Sequence of the first protein:
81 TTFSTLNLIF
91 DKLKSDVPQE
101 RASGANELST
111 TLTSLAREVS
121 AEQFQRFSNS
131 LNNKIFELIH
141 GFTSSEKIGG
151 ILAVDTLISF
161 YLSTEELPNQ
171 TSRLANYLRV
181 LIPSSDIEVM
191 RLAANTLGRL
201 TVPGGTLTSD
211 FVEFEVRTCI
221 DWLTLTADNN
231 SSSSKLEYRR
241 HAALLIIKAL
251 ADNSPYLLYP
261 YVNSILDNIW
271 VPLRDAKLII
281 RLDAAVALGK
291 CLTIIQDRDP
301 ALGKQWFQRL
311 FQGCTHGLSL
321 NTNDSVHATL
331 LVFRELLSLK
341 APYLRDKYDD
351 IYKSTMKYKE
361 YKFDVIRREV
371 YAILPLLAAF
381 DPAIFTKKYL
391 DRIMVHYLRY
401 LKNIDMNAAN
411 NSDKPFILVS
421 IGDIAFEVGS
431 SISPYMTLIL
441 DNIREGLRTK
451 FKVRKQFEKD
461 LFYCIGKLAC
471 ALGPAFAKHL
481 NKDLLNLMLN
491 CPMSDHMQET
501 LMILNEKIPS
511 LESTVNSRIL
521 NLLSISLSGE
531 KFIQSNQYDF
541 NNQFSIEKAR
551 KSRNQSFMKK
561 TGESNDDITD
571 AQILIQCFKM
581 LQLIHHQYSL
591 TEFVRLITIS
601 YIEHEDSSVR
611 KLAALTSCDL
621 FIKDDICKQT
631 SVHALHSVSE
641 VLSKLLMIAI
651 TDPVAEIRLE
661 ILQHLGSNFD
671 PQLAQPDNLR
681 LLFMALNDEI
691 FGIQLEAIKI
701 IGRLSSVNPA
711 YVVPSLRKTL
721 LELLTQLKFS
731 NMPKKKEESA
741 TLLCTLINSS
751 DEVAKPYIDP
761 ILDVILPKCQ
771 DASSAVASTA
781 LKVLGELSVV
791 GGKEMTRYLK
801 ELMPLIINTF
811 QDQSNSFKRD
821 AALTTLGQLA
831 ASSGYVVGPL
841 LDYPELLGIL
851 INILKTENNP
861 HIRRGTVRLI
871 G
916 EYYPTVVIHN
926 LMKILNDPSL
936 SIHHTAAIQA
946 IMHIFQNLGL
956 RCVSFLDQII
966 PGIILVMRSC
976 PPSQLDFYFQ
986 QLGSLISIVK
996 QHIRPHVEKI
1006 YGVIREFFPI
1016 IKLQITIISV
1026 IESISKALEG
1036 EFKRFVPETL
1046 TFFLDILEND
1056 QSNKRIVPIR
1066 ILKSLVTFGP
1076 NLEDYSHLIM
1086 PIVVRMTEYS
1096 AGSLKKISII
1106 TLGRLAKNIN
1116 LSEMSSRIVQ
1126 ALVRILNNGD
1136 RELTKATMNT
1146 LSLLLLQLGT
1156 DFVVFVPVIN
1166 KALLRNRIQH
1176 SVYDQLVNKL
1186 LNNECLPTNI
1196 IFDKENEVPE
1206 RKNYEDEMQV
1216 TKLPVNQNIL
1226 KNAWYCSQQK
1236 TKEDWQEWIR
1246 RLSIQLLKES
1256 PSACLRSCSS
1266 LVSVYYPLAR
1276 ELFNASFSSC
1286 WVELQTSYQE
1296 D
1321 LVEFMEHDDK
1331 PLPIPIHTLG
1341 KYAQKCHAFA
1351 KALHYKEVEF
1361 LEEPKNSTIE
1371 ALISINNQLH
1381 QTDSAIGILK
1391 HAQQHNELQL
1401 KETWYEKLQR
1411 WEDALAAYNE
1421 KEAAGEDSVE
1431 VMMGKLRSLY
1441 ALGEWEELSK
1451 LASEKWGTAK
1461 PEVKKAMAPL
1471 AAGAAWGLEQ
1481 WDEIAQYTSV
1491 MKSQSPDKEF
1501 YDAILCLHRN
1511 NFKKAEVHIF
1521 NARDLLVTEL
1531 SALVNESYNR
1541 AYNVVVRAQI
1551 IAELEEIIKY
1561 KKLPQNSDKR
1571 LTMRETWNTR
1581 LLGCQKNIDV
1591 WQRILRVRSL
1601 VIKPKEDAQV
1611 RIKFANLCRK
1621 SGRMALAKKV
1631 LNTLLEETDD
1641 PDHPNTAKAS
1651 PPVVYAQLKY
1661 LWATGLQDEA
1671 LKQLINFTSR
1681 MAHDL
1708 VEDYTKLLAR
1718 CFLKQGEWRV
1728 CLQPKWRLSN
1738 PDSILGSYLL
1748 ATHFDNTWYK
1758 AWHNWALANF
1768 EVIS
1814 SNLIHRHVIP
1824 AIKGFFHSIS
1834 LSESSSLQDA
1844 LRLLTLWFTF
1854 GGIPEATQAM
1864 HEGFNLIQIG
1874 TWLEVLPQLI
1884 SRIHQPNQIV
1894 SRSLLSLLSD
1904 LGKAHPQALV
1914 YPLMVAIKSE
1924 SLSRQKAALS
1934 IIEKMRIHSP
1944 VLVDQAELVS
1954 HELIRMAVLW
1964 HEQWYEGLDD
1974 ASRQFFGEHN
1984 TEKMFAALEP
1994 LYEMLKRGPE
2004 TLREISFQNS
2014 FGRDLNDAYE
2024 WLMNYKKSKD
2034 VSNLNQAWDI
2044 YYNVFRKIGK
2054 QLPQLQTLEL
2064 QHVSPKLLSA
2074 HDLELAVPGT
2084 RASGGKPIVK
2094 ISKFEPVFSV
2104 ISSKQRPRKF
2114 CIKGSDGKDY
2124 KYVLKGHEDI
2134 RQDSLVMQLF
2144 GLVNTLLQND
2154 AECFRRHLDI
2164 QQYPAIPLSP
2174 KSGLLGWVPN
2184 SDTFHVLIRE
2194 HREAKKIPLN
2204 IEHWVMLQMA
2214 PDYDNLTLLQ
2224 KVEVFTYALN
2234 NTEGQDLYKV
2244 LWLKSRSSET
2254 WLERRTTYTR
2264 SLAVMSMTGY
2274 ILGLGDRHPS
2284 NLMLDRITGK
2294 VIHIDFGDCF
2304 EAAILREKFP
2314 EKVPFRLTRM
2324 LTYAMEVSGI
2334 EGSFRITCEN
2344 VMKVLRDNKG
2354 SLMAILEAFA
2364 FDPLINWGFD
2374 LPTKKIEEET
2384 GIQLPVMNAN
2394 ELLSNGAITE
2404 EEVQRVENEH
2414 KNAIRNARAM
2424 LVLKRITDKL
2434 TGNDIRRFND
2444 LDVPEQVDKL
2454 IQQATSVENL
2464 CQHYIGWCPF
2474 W

Residue-level contacts at the interface:
Residue D1079 in the second protein interacts with residue I700 in the first protein (closest heavy-atom distance 3.3 Å).
Residue L1049 in the second protein interacts with residue P709 in the first protein (closest heavy-atom distance 3.9 Å).
Residue S1121 in the second protein contacts residue L665 in the first protein (closest heavy-atom distance 3.2 Å).
Residue R703 in the second protein is in contact with residue L1045 in the first protein (closest heavy-atom distance 3.0 Å).
Residue R703 in the second protein contacts residue P1042 in the first protein (closest heavy-atom distance 3.6 Å).
Residue M1119 in the second protein interacts with residue L665 in the first protein (closest heavy-atom distance 3.7 Å).
Residue Y1080 in the second protein is in contact with residue L704 in the first protein (closest heavy-atom distance 3.6 Å).
Residue Q1861 in the second protein contacts residue S1896 in the first protein (closest heavy-atom distance 3.5 Å).
Residue Y1080 in the second protein is in contact with residue K718 in the first protein (closest heavy-atom distance 3.2 Å).
Residue I701 in the second protein interacts with residue Y1080 in the first protein (closest heavy-atom distance 3.3 Å).
Residue S1117 in the second protein contacts residue I661 in the first protein (closest heavy-atom distance 3.6 Å).
Residue N668 in the second protein interacts with residue R1122 in the first protein (closest heavy-atom distance 3.3 Å).
Residue E1118 in the second protein contacts residue H664 in the first protein (closest heavy-atom distance 3.4 Å).
Residue K623 in the second protein contacts residue I1164 in the first protein (closest heavy-atom distance 3.6 Å).
Residue L665 in the second protein contacts residue E1118 in the first protein (closest heavy-atom distance 3.2 Å).
Residue Q1861 in the second protein is in contact with residue R1895 in the first protein (closest heavy-atom distance 3.1 Å).
Residue K623 in the second protein is in contact with residue V1161 in the first protein (closest heavy-atom distance 3.4 Å).
Residue Q1125 in the second protein contacts residue N668 in the first protein (closest heavy-atom distance 4.0 Å).
Residue D625 in the second protein contacts residue Q1125 in the first protein (closest heavy-atom distance 3.8 Å).
Residue L1869 in the second protein contacts residue K1937 in the first protein (closest heavy-atom distance 3.9 Å).
Residue N708 in the second protein interacts with residue L1045 in the first protein (closest heavy-atom distance 3.4 Å).
Residue H664 in the second protein is in contact with residue E1118 in the first protein (closest heavy-atom distance 2.9 Å).
Residue T1155 in the second protein interacts with residue R658 in the first protein (closest heavy-atom distance 3.1 Å).
Residue I661 in the second protein is in contact with residue S1117 in the first protein (closest heavy-atom distance 3.7 Å).
Residue R658 in the second protein is in contact with residue T1155 in the first protein (closest heavy-atom distance 3.8 Å).
Residue I661 in the second protein interacts with residue E1118 in the first protein (closest heavy-atom distance 3.2 Å).
Residue Y1080 in the second protein contacts residue I700 in the first protein (closest heavy-atom distance 3.4 Å).
Residue L1045 in the second protein contacts residue N708 in the first protein (closest heavy-atom distance 3.1 Å).
Residue I700 in the second protein interacts with residue Y1080 in the first protein (closest heavy-atom distance 2.8 Å).
Residue Y1080 in the second protein is in contact with residue I701 in the first protein (closest heavy-atom distance 3.2 Å).
Residue A710 in the second protein interacts with residue L1045 in the first protein (closest heavy-atom distance 3.7 Å).
Residue R658 in the second protein is in contact with residue G1154 in the first protein (closest heavy-atom distance 2.7 Å).
Residue D625 in the second protein contacts residue S1121 in the first protein (closest heavy-atom distance 3.4 Å).
Residue I1892 in the second protein contacts residue Q1861 in the first protein (closest heavy-atom distance 2.8 Å).
Residue L1077 in the second protein is in contact with residue E696 in the first protein (closest heavy-atom distance 3.6 Å).
Residue G1154 in the second protein contacts residue R658 in the first protein (closest heavy-atom distance 3.0 Å).
Residue E1118 in the second protein is in contact with residue I661 in the first protein (closest heavy-atom distance 3.5 Å).
Residue R1122 in the second protein is in contact with residue N668 in the first protein (closest heavy-atom distance 3.3 Å).
Residue L665 in the second protein contacts residue R1122 in the first protein (closest heavy-atom distance 3.3 Å).
Residue L1045 in the second protein interacts with residue R703 in the first protein (closest heavy-atom distance 3.0 Å).
Residue L704 in the second protein is in contact with residue Y1080 in the first protein (closest heavy-atom distance 3.5 Å).
Residue K718 in the second protein contacts residue Y1080 in the first protein (closest heavy-atom distance 3.3 Å).
Residue P1042 in the second protein is in contact with residue R703 in the first protein (closest heavy-atom distance 3.4 Å).
Residue Q1125 in the second protein is in contact with residue D625 in the first protein (closest heavy-atom distance 3.0 Å).
Residue L665 in the second protein contacts residue S1121 in the first protein (closest heavy-atom distance 3.5 Å).
Residue K623 in the second protein interacts with residue F1157 in the first protein (closest heavy-atom distance 3.4 Å).
Residue K628 in the second protein is in contact with residue Q1125 in the first protein (closest heavy-atom distance 3.3 Å).
Residue E1118 in the second protein is in contact with residue L665 in the first protein (closest heavy-atom distance 2.7 Å).
Residue S1896 in the second protein interacts with residue Q1861 in the first protein (closest heavy-atom distance 3.4 Å).
Residue I700 in the second protein contacts residue D1079 in the first protein (closest heavy-atom distance 3.3 Å).
Residue S1121 in the second protein interacts with residue D625 in the first protein (closest heavy-atom distance 2.8 Å).
Residue R1122 in the second protein interacts with residue L665 in the first protein (closest heavy-atom distance 2.9 Å).
Residue E696 in the second protein is in contact with residue L1077 in the first protein (closest heavy-atom distance 3.2 Å).
Residue F1157 in the second protein is in contact with residue K623 in the first protein (closest heavy-atom distance 3.4 Å).
Residue V1161 in the second protein is in contact with residue K623 in the first protein (closest heavy-atom distance 3.3 Å).
Residue L673 in the second protein interacts with residue E1118 in the first protein (closest heavy-atom distance 3.9 Å).
Residue L1116 in the second protein contacts residue I661 in the first protein (closest heavy-atom distance 3.5 Å).
Residue R1895 in the second protein contacts residue Q1861 in the first protein (closest heavy-atom distance 3.1 Å).
Residue Q1125 in the second protein is in contact with residue K628 in the first protein (closest heavy-atom distance 3.4 Å).
Residue Q1861 in the second protein interacts with residue I1892 in the first protein (closest heavy-atom distance 3.2 Å).

These two protein chains interact to form a complex.

Sequence of the second protein:
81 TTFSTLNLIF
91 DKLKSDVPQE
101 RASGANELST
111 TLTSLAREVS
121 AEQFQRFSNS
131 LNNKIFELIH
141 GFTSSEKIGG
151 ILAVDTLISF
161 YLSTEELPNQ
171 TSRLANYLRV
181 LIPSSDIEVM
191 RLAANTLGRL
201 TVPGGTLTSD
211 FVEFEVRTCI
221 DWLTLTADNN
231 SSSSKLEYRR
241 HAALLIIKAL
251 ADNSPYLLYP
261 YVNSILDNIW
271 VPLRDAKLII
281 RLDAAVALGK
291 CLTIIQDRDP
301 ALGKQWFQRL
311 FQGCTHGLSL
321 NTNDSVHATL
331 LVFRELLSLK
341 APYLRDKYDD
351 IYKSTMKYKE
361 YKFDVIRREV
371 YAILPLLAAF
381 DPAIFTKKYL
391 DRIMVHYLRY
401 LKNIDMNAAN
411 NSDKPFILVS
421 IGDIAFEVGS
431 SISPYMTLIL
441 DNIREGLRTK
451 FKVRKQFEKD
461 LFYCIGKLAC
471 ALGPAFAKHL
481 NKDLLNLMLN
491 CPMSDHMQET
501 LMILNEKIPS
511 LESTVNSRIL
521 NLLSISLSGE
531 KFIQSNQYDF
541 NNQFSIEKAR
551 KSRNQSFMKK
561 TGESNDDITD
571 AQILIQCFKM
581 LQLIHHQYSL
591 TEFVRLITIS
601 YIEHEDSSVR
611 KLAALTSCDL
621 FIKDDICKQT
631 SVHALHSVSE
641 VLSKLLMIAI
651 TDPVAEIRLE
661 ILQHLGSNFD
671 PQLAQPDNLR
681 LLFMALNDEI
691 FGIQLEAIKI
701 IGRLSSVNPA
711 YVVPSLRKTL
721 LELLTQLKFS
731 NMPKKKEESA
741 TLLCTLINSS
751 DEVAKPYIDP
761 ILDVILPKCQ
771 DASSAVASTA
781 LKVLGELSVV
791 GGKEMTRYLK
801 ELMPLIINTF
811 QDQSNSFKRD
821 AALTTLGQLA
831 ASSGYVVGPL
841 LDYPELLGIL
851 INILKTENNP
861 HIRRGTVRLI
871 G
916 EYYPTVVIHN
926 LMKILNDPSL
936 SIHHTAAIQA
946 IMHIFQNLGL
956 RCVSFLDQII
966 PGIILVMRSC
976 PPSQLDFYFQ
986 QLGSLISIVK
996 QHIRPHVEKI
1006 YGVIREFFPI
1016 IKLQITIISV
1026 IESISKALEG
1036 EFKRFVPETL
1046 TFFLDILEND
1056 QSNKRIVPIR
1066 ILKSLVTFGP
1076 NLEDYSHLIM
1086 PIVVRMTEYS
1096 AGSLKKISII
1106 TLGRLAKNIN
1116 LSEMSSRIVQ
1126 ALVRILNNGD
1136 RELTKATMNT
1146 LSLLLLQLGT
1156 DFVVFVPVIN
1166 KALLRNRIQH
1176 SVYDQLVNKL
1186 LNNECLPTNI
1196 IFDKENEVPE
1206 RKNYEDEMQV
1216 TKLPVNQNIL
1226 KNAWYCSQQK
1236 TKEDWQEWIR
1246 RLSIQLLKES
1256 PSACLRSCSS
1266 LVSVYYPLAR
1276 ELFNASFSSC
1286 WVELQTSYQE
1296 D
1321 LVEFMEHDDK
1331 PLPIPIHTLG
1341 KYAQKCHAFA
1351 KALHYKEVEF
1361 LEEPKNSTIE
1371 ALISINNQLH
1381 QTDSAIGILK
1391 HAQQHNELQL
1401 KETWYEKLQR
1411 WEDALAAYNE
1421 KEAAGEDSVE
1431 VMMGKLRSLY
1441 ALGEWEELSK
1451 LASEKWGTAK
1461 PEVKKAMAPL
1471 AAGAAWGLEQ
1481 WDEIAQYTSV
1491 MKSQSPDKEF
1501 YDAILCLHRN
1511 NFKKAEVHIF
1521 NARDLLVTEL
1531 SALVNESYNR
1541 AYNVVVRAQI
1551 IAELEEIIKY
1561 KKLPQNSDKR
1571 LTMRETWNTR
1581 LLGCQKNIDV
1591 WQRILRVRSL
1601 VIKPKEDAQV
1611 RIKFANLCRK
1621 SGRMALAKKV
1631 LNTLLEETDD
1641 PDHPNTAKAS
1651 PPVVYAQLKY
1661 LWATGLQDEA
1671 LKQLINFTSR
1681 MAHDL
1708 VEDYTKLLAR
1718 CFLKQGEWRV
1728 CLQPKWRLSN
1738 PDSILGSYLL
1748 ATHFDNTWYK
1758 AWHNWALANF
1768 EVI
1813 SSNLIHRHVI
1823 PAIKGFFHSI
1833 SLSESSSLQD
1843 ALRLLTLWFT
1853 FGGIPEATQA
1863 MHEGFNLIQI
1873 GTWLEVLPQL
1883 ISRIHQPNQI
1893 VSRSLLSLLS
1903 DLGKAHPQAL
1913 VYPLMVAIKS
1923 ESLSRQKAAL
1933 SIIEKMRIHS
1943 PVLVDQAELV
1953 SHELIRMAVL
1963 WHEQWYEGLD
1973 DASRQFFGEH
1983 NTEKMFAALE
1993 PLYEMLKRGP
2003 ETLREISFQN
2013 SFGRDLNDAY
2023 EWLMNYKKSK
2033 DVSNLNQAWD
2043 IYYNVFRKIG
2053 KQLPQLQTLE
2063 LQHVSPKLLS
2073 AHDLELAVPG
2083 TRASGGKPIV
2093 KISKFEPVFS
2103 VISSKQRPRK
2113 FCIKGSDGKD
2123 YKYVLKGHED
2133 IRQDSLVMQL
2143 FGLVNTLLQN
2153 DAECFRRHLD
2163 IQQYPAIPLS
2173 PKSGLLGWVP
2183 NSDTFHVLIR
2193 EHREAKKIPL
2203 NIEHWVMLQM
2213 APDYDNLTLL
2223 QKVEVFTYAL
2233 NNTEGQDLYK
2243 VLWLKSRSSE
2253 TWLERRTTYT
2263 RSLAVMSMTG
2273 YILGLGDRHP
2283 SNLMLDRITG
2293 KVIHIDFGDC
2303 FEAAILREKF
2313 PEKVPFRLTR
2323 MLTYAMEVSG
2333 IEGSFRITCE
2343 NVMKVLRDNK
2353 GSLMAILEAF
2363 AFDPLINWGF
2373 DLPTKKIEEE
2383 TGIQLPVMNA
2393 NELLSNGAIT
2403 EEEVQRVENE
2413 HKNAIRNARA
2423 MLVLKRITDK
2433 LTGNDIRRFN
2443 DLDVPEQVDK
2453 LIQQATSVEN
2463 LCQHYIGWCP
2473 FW